The following describes two proteins that form a bound complex.

Sequence of protein 2:
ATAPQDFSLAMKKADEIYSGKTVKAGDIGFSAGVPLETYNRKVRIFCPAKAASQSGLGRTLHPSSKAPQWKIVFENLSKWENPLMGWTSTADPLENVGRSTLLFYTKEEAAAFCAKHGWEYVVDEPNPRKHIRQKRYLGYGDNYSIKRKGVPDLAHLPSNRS

Interface contacts:
Residue Q28 in protein 2 interacts with residue N78 in protein 1 (closest heavy-atom distance 4.9 Å).
Residue Q28 in protein 2 contacts residue S79 in protein 1 (closest heavy-atom distance 2.9 Å).
Residue L32 in protein 2 is in contact with residue Y80 in protein 1 (closest heavy-atom distance 4.1 Å).
Residue L32 in protein 2 contacts residue V82 in protein 1 (closest heavy-atom distance 3.8 Å).
Residue Q28 in protein 2 interacts with residue Y80 in protein 1 (closest heavy-atom distance 3.5 Å).
Residue D29 in protein 2 interacts with residue Y80 in protein 1 (closest heavy-atom distance 4.0 Å).
Residue F30 in protein 2 contacts residue Y80 in protein 1 (closest heavy-atom distance 3.9 Å).

Sequence of protein 1:
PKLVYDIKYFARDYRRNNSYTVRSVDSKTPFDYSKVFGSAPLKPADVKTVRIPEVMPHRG